The following describes two proteins that form a bound complex.

Sequence of the second protein:
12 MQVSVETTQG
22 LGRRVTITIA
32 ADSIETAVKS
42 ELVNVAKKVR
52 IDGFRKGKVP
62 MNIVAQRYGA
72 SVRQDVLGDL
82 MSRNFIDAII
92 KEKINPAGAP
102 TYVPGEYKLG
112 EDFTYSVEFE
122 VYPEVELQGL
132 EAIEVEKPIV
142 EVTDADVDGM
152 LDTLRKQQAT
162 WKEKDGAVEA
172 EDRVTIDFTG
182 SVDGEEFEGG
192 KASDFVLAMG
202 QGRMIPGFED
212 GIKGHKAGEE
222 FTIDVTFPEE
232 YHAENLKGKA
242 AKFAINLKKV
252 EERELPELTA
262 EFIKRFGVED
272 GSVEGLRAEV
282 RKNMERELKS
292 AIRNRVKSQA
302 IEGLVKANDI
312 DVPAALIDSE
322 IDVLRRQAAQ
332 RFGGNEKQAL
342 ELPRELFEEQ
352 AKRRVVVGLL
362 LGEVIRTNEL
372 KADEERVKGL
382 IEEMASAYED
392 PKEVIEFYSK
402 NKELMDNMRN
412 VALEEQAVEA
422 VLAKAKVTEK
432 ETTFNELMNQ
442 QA

Residue-level contacts at the interface:
Residue Q328 in the second protein contacts residue D120 in the first protein (closest heavy-atom distance 3.4 Å).
Residue E415 in the second protein interacts with residue H109 in the first protein (closest heavy-atom distance 3.0 Å).
Residue N284 in the second protein interacts with residue W132 in the first protein (closest heavy-atom distance 3.0 Å).
Residue D407 in the second protein is in contact with residue Q106 in the first protein (closest heavy-atom distance 2.9 Å).
Residue Y232 in the second protein is in contact with residue I7 in the first protein (closest heavy-atom distance 3.5 Å).
Residue M385 in the second protein interacts with residue F95 in the first protein (closest heavy-atom distance 3.2 Å).
Residue H233 in the second protein is in contact with residue L11 in the first protein (closest heavy-atom distance 2.8 Å).
Residue M151 in the second protein contacts residue S128 in the first protein (closest heavy-atom distance 3.4 Å).
Residue I206 in the second protein contacts residue L14 in the first protein (closest heavy-atom distance 3.6 Å).
Residue R332 in the second protein is in contact with residue D120 in the first protein (closest heavy-atom distance 2.8 Å).
Residue Q441 in the second protein contacts residue S128 in the first protein (closest heavy-atom distance 3.0 Å).
Residue F267 in the second protein is in contact with residue W132 in the first protein (closest heavy-atom distance 3.2 Å).
Residue R355 in the second protein interacts with residue D120 in the first protein (closest heavy-atom distance 2.9 Å).
Residue E288 in the second protein contacts residue A127 in the first protein (closest heavy-atom distance 3.6 Å).
Residue G268 in the second protein is in contact with residue W132 in the first protein (closest heavy-atom distance 3.4 Å).
Residue E270 in the second protein contacts residue T134 in the first protein (closest heavy-atom distance 2.9 Å).
Residue Q441 in the second protein contacts residue T123 in the first protein (closest heavy-atom distance 3.3 Å).
Residue E189 in the second protein interacts with residue M2 in the first protein (closest heavy-atom distance 3.4 Å).
Residue N284 in the second protein interacts with residue A131 in the first protein (closest heavy-atom distance 3.4 Å).
Residue L155 in the second protein interacts with residue A129 in the first protein (closest heavy-atom distance 3.5 Å).
Residue E288 in the second protein is in contact with residue S125 in the first protein (closest heavy-atom distance 2.9 Å).
Residue N408 in the second protein interacts with residue L101 in the first protein (closest heavy-atom distance 2.7 Å).
Residue G268 in the second protein interacts with residue T134 in the first protein (closest heavy-atom distance 3.0 Å).
Residue L414 in the second protein contacts residue H109 in the first protein (closest heavy-atom distance 3.6 Å).
Residue R410 in the second protein interacts with residue Y107 in the first protein (closest heavy-atom distance 2.8 Å).
Residue Q441 in the second protein interacts with residue D124 in the first protein (closest heavy-atom distance 3.0 Å).
Residue Y389 in the second protein contacts residue F95 in the first protein (closest heavy-atom distance 2.9 Å).
Residue M205 in the second protein contacts residue F16 in the first protein (closest heavy-atom distance 3.1 Å).
Residue L317 in the second protein contacts residue Y110 in the first protein (closest heavy-atom distance 3.4 Å).
Residue V269 in the second protein interacts with residue W132 in the first protein (closest heavy-atom distance 3.5 Å).
Residue N436 in the second protein contacts residue S128 in the first protein (closest heavy-atom distance 3.1 Å).
Residue D407 in the second protein is in contact with residue Y107 in the first protein (closest heavy-atom distance 3.4 Å).
Residue L360 in the second protein interacts with residue Y110 in the first protein (closest heavy-atom distance 3.4 Å).
Residue N440 in the second protein contacts residue D124 in the first protein (closest heavy-atom distance 3.1 Å).
Residue E394 in the second protein is in contact with residue K96 in the first protein (closest heavy-atom distance 2.8 Å).
Residue R204 in the second protein interacts with residue F16 in the first protein (closest heavy-atom distance 2.8 Å).
Residue A234 in the second protein contacts residue I7 in the first protein (closest heavy-atom distance 3.5 Å).
Residue M439 in the second protein contacts residue A127 in the first protein (closest heavy-atom distance 3.0 Å).
Residue Q328 in the second protein interacts with residue Y121 in the first protein (closest heavy-atom distance 3.0 Å).
Residue E404 in the second protein interacts with residue Q106 in the first protein (closest heavy-atom distance 3.1 Å).
Residue V197 in the second protein contacts residue T17 in the first protein (closest heavy-atom distance 3.5 Å).
Residue E415 in the second protein contacts residue L112 in the first protein (closest heavy-atom distance 3.6 Å).
Residue M439 in the second protein contacts residue S128 in the first protein (closest heavy-atom distance 2.8 Å).
Residue L155 in the second protein interacts with residue W132 in the first protein (closest heavy-atom distance 3.5 Å).
Residue R355 in the second protein contacts residue N113 in the first protein (closest heavy-atom distance 3.1 Å).
Residue Y399 in the second protein is in contact with residue I98 in the first protein (closest heavy-atom distance 3.6 Å).
Residue N411 in the second protein contacts residue Y107 in the first protein (closest heavy-atom distance 3.0 Å).
Residue Y389 in the second protein is in contact with residue K96 in the first protein (closest heavy-atom distance 3.2 Å).
Residue E321 in the second protein interacts with residue K114 in the first protein (closest heavy-atom distance 2.8 Å).
Residue V358 in the second protein contacts residue L112 in the first protein (closest heavy-atom distance 3.6 Å).
Residue F398 in the second protein interacts with residue I98 in the first protein (closest heavy-atom distance 3.5 Å).
Residue G359 in the second protein contacts residue H109 in the first protein (closest heavy-atom distance 3.1 Å).
Residue E189 in the second protein contacts residue A8 in the first protein (closest heavy-atom distance 3.1 Å).
Residue R332 in the second protein contacts residue Y121 in the first protein (closest heavy-atom distance 3.2 Å).
Residue M205 in the second protein is in contact with residue L14 in the first protein (closest heavy-atom distance 3.2 Å).
Residue F244 in the second protein interacts with residue L14 in the first protein (closest heavy-atom distance 3.5 Å).
Residue I366 in the second protein interacts with residue H109 in the first protein (closest heavy-atom distance 3.5 Å).
Residue G190 in the second protein contacts residue L9 in the first protein (closest heavy-atom distance 3.2 Å).
Residue R204 in the second protein contacts residue T17 in the first protein (closest heavy-atom distance 2.7 Å).
Residue F196 in the second protein contacts residue T17 in the first protein (closest heavy-atom distance 3.4 Å).

Sequence of the first protein:
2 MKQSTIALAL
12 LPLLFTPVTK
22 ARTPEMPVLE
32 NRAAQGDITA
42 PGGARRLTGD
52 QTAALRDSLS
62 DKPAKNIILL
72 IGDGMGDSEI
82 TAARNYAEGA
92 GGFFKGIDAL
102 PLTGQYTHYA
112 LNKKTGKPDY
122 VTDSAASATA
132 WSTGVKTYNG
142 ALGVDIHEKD